These two protein chains interact to form a complex.

Sequence of chain B:
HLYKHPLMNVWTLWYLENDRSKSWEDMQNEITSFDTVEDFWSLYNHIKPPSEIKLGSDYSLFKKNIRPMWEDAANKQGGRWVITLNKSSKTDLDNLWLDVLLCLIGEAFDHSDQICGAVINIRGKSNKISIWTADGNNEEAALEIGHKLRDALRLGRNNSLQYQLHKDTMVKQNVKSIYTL

Sequence of chain A:
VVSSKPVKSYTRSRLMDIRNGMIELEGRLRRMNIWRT

Contacts between the two chains:
Residue M73 in chain B is in contact with residue K30 in chain A (closest heavy-atom distance 2.5 Å).
Residue H70 in chain B is in contact with residue R36 in chain A (closest heavy-atom distance 3.3 Å).
Residue I112 in chain B interacts with residue L73 in chain A (closest heavy-atom distance 4.0 Å).
Residue E103 in chain B interacts with residue I40 in chain A (closest heavy-atom distance 3.4 Å).
Residue I112 in chain B interacts with residue I78 in chain A (closest heavy-atom distance 3.6 Å).
Residue G171 in chain B is in contact with residue L37 in chain A (closest heavy-atom distance 4.3 Å).
Residue I112 in chain B interacts with residue R80 in chain A (closest heavy-atom distance 3.1 Å).
Residue N110 in chain B is in contact with residue R41 in chain A (closest heavy-atom distance 3.0 Å).
Residue S107 in chain B contacts residue M44 in chain A (closest heavy-atom distance 4.1 Å).
Residue P71 in chain B contacts residue Y32 in chain A (closest heavy-atom distance 2.6 Å).
Residue P71 in chain B is in contact with residue K30 in chain A (closest heavy-atom distance 3.9 Å).
Residue N94 in chain B contacts residue M76 in chain A (closest heavy-atom distance 3.9 Å).
Residue E172 in chain B is in contact with residue S31 in chain A (closest heavy-atom distance 3.5 Å).
Residue Y80 in chain B interacts with residue I78 in chain A (closest heavy-atom distance 3.4 Å).
Residue V102 in chain B is in contact with residue I40 in chain A (closest heavy-atom distance 3.8 Å).
Residue I96 in chain B is in contact with residue I78 in chain A (closest heavy-atom distance 4.3 Å).
Residue E172 in chain B contacts residue K30 in chain A (closest heavy-atom distance 3.4 Å).
Residue H70 in chain B contacts residue I40 in chain A (closest heavy-atom distance 3.6 Å).
Residue E103 in chain B contacts residue M44 in chain A (closest heavy-atom distance 3.8 Å).
Residue Y109 in chain B is in contact with residue R80 in chain A (closest heavy-atom distance 4.2 Å).
Residue L72 in chain B interacts with residue K30 in chain A (closest heavy-atom distance 4.1 Å).
Residue Y80 in chain B is in contact with residue M76 in chain A (closest heavy-atom distance 4.2 Å).
Residue K113 in chain B contacts residue N77 in chain A (closest heavy-atom distance 3.4 Å).
Residue M73 in chain B is in contact with residue V29 in chain A (closest heavy-atom distance 2.3 Å).
Residue W106 in chain B is in contact with residue M44 in chain A (closest heavy-atom distance 4.1 Å).
Residue D164 in chain B interacts with residue R34 in chain A (closest heavy-atom distance 3.0 Å).
Residue V102 in chain B interacts with residue Y32 in chain A (closest heavy-atom distance 4.2 Å).
Residue N110 in chain B interacts with residue T81 in chain A (closest heavy-atom distance 4.3 Å).
Residue K113 in chain B contacts residue W79 in chain A (closest heavy-atom distance 3.7 Å).
Residue W106 in chain B contacts residue R41 in chain A (closest heavy-atom distance 3.3 Å).
Residue Y124 in chain B contacts residue I78 in chain A (closest heavy-atom distance 3.3 Å).
Residue G171 in chain B contacts residue K30 in chain A (closest heavy-atom distance 4.1 Å).
Residue L167 in chain B contacts residue R34 in chain A (closest heavy-atom distance 3.9 Å).
Residue H111 in chain B is in contact with residue L73 in chain A (closest heavy-atom distance 4.2 Å).
Residue H111 in chain B interacts with residue R80 in chain A (closest heavy-atom distance 2.9 Å).
Residue L167 in chain B is in contact with residue L37 in chain A (closest heavy-atom distance 3.6 Å).
Residue M73 in chain B is in contact with residue P28 in chain A (closest heavy-atom distance 3.0 Å).
Residue Y109 in chain B interacts with residue R41 in chain A (closest heavy-atom distance 4.1 Å).
Residue K113 in chain B is in contact with residue I78 in chain A (closest heavy-atom distance 3.1 Å).
Residue W106 in chain B contacts residue M38 in chain A (closest heavy-atom distance 4.4 Å).
Residue H111 in chain B interacts with residue I78 in chain A (closest heavy-atom distance 3.9 Å).
Residue H70 in chain B is in contact with residue Y32 in chain A (closest heavy-atom distance 3.4 Å).
Residue L167 in chain B interacts with residue M38 in chain A (closest heavy-atom distance 4.5 Å).
Residue I96 in chain B contacts residue M76 in chain A (closest heavy-atom distance 3.8 Å).
Residue G171 in chain B interacts with residue Y32 in chain A (closest heavy-atom distance 2.9 Å).
Residue V102 in chain B interacts with residue L37 in chain A (closest heavy-atom distance 3.6 Å).
Residue I96 in chain B contacts residue L73 in chain A (closest heavy-atom distance 3.7 Å).
Residue L72 in chain B is in contact with residue Y32 in chain A (closest heavy-atom distance 4.2 Å).
Residue P114 in chain B contacts residue R80 in chain A (closest heavy-atom distance 4.2 Å).
Residue K113 in chain B contacts residue R80 in chain A (closest heavy-atom distance 3.9 Å).
Residue G171 in chain B is in contact with residue S31 in chain A (closest heavy-atom distance 3.3 Å).
Residue I96 in chain B contacts residue R72 in chain A (closest heavy-atom distance 3.3 Å).
Residue I96 in chain B contacts residue L69 in chain A (closest heavy-atom distance 3.2 Å).
Residue E95 in chain B interacts with residue R72 in chain A (closest heavy-atom distance 2.7 Å).
Residue H111 in chain B interacts with residue W79 in chain A (closest heavy-atom distance 3.4 Å).
Residue T97 in chain B contacts residue L69 in chain A (closest heavy-atom distance 3.8 Å).
Residue W106 in chain B is in contact with residue L37 in chain A (closest heavy-atom distance 3.0 Å).
Residue N110 in chain B interacts with residue R80 in chain A (closest heavy-atom distance 2.8 Å).
Residue I170 in chain B is in contact with residue L37 in chain A (closest heavy-atom distance 4.4 Å).
Residue L108 in chain B interacts with residue L69 in chain A (closest heavy-atom distance 4.3 Å).